Sequence of the second protein:
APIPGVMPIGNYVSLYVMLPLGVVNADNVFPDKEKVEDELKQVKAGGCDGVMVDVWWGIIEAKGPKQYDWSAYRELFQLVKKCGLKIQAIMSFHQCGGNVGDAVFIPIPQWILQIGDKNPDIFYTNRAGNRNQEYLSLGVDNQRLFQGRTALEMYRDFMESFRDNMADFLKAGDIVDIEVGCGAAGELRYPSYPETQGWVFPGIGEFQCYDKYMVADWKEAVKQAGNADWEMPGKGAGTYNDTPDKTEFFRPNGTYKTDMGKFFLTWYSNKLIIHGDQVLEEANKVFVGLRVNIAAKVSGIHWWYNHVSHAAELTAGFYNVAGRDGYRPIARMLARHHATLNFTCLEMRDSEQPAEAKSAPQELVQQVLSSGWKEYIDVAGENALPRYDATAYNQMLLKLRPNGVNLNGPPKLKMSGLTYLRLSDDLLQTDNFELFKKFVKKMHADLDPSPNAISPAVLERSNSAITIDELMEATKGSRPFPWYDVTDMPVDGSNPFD

Sequence of the first protein:
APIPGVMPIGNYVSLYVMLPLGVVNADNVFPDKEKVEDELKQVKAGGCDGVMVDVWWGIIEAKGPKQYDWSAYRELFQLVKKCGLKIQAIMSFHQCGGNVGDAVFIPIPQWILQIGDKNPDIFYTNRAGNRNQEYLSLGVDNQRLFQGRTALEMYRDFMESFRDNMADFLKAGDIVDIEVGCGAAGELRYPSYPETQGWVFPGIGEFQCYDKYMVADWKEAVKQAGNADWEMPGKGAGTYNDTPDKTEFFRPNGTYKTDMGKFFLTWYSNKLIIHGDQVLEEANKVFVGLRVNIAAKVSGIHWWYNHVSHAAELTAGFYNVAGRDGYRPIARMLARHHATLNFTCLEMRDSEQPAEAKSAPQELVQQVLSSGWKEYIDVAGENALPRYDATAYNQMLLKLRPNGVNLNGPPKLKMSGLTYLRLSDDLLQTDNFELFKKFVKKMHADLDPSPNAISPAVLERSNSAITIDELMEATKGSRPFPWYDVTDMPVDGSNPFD

Contacts between the two chains:
Residue K412 in the second protein contacts residue N403 in the first protein (closest heavy-atom distance 3.3 Å).
Residue N403 in the second protein contacts residue N403 in the first protein (closest heavy-atom distance 3.6 Å).
Residue P410 in the second protein contacts residue P410 in the first protein (closest heavy-atom distance 4.1 Å).
Residue I377 in the second protein interacts with residue A1 in the first protein (closest heavy-atom distance 4.0 Å).
Residue N406 in the second protein interacts with residue P410 in the first protein (closest heavy-atom distance 2.8 Å).
Residue K412 in the second protein is in contact with residue V405 in the first protein (closest heavy-atom distance 2.6 Å).
Residue R479 in the second protein contacts residue F497 in the first protein (closest heavy-atom distance 3.2 Å).
Residue N408 in the second protein contacts residue P410 in the first protein (closest heavy-atom distance 3.6 Å).
Residue V405 in the second protein interacts with residue K412 in the first protein (closest heavy-atom distance 2.6 Å).
Residue P482 in the second protein interacts with residue Y484 in the first protein (closest heavy-atom distance 3.5 Å).
Residue Y376 in the second protein contacts residue P2 in the first protein (closest heavy-atom distance 3.6 Å).
Residue F481 in the second protein contacts residue Y484 in the first protein (closest heavy-atom distance 4.3 Å).
Residue A1 in the second protein interacts with residue Y376 in the first protein (closest heavy-atom distance 3.7 Å).
Residue R479 in the second protein interacts with residue P496 in the first protein (closest heavy-atom distance 3.7 Å).
Residue N403 in the second protein contacts residue K412 in the first protein (closest heavy-atom distance 3.3 Å).
Residue Y376 in the second protein is in contact with residue P4 in the first protein (closest heavy-atom distance 3.8 Å).
Residue A1 in the second protein is in contact with residue I377 in the first protein (closest heavy-atom distance 4.0 Å).
Residue N406 in the second protein is in contact with residue N406 in the first protein (closest heavy-atom distance 3.6 Å).
Residue D498 in the second protein is in contact with residue R479 in the first protein (closest heavy-atom distance 4.4 Å).
Residue P411 in the second protein contacts residue N408 in the first protein (closest heavy-atom distance 3.5 Å).
Residue F497 in the second protein is in contact with residue K374 in the first protein (closest heavy-atom distance 4.2 Å).
Residue F481 in the second protein is in contact with residue F497 in the first protein (closest heavy-atom distance 3.6 Å).
Residue D488 in the second protein interacts with residue K412 in the first protein (closest heavy-atom distance 3.8 Å).
Residue Y484 in the second protein is in contact with residue P482 in the first protein (closest heavy-atom distance 3.5 Å).
Residue P4 in the second protein interacts with residue Y376 in the first protein (closest heavy-atom distance 3.8 Å).
Residue K374 in the second protein interacts with residue F497 in the first protein (closest heavy-atom distance 4.2 Å).
Residue G404 in the second protein contacts residue K412 in the first protein (closest heavy-atom distance 4.1 Å).
Residue F497 in the second protein contacts residue P480 in the first protein (closest heavy-atom distance 4.3 Å).
Residue R479 in the second protein contacts residue D485 in the first protein (closest heavy-atom distance 3.7 Å).
Residue D485 in the second protein contacts residue R479 in the first protein (closest heavy-atom distance 3.7 Å).
Residue F497 in the second protein interacts with residue R479 in the first protein (closest heavy-atom distance 3.2 Å).
Residue K412 in the second protein contacts residue N406 in the first protein (closest heavy-atom distance 3.5 Å).
Residue N406 in the second protein interacts with residue K412 in the first protein (closest heavy-atom distance 3.5 Å).
Residue R479 in the second protein contacts residue D498 in the first protein (closest heavy-atom distance 4.4 Å).
Residue K412 in the second protein is in contact with residue G404 in the first protein (closest heavy-atom distance 4.1 Å).
Residue N403 in the second protein is in contact with residue Y484 in the first protein (closest heavy-atom distance 3.6 Å).
Residue P410 in the second protein interacts with residue N408 in the first protein (closest heavy-atom distance 3.6 Å).
Residue D378 in the second protein is in contact with residue A1 in the first protein (closest heavy-atom distance 3.2 Å).
Residue P411 in the second protein is in contact with residue N406 in the first protein (closest heavy-atom distance 3.5 Å).
Residue K412 in the second protein interacts with residue D488 in the first protein (closest heavy-atom distance 3.8 Å).
Residue P480 in the second protein is in contact with residue F497 in the first protein (closest heavy-atom distance 4.3 Å).
Residue P496 in the second protein is in contact with residue R479 in the first protein (closest heavy-atom distance 3.7 Å).
Residue P410 in the second protein is in contact with residue N406 in the first protein (closest heavy-atom distance 2.8 Å).
Residue Y376 in the second protein contacts residue A1 in the first protein (closest heavy-atom distance 3.7 Å).
Residue N408 in the second protein interacts with residue K412 in the first protein (closest heavy-atom distance 3.2 Å).
Residue Y484 in the second protein contacts residue F481 in the first protein (closest heavy-atom distance 4.3 Å).
Residue A1 in the second protein is in contact with residue D378 in the first protein (closest heavy-atom distance 3.2 Å).
Residue G5 in the second protein is in contact with residue Y376 in the first protein (closest heavy-atom distance 4.5 Å).
Residue F481 in the second protein contacts residue D498 in the first protein (closest heavy-atom distance 4.2 Å).
Residue D498 in the second protein is in contact with residue F481 in the first protein (closest heavy-atom distance 4.2 Å).
Residue Y484 in the second protein interacts with residue K412 in the first protein (closest heavy-atom distance 2.9 Å).
Residue K412 in the second protein interacts with residue Y484 in the first protein (closest heavy-atom distance 2.9 Å).
Residue F497 in the second protein interacts with residue F481 in the first protein (closest heavy-atom distance 3.6 Å).
Residue V486 in the second protein is in contact with residue R479 in the first protein (closest heavy-atom distance 4.0 Å).
Residue K412 in the second protein interacts with residue N408 in the first protein (closest heavy-atom distance 3.2 Å).
Residue Y484 in the second protein interacts with residue N403 in the first protein (closest heavy-atom distance 3.6 Å).
Residue N408 in the second protein is in contact with residue P411 in the first protein (closest heavy-atom distance 3.5 Å).
Residue R479 in the second protein contacts residue V486 in the first protein (closest heavy-atom distance 4.0 Å).
Residue N406 in the second protein contacts residue P411 in the first protein (closest heavy-atom distance 3.5 Å).
Residue P2 in the second protein is in contact with residue Y376 in the first protein (closest heavy-atom distance 3.6 Å).

The following describes two proteins that form a bound complex.